Sequence of the first protein:
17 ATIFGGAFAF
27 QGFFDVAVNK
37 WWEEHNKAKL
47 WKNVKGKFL

These two protein chains interact to form a complex.

Contacts between the two chains:
Residue K69 in the second protein contacts residue Q27 in the first protein (closest heavy-atom distance 2.5 Å).
Residue L62 in the second protein interacts with residue G22 in the first protein (closest heavy-atom distance 4.4 Å).
Residue L62 in the second protein is in contact with residue I19 in the first protein (closest heavy-atom distance 3.4 Å).
Residue S59 in the second protein is in contact with residue F26 in the first protein (closest heavy-atom distance 4.5 Å).
Residue K69 in the second protein is in contact with residue F20 in the first protein (closest heavy-atom distance 4.6 Å).
Residue A66 in the second protein contacts residue F26 in the first protein (closest heavy-atom distance 3.8 Å).
Residue L62 in the second protein interacts with residue A23 in the first protein (closest heavy-atom distance 4.8 Å).
Residue L62 in the second protein is in contact with residue F26 in the first protein (closest heavy-atom distance 3.4 Å).
Residue A66 in the second protein is in contact with residue A23 in the first protein (closest heavy-atom distance 4.2 Å).
Residue E73 in the second protein contacts residue Q27 in the first protein (closest heavy-atom distance 3.5 Å).
Residue K69 in the second protein contacts residue A23 in the first protein (closest heavy-atom distance 4.0 Å).
Residue A65 in the second protein is in contact with residue A23 in the first protein (closest heavy-atom distance 4.2 Å).
Residue K69 in the second protein interacts with residue F24 in the first protein (closest heavy-atom distance 4.1 Å).
Residue S70 in the second protein interacts with residue Q27 in the first protein (closest heavy-atom distance 3.5 Å).
Residue L63 in the second protein is in contact with residue F26 in the first protein (closest heavy-atom distance 3.7 Å).
Residue L63 in the second protein is in contact with residue F30 in the first protein (closest heavy-atom distance 3.2 Å).
Residue A65 in the second protein contacts residue I19 in the first protein (closest heavy-atom distance 3.8 Å).
Residue A66 in the second protein interacts with residue Q27 in the first protein (closest heavy-atom distance 3.8 Å).

Sequence of the second protein:
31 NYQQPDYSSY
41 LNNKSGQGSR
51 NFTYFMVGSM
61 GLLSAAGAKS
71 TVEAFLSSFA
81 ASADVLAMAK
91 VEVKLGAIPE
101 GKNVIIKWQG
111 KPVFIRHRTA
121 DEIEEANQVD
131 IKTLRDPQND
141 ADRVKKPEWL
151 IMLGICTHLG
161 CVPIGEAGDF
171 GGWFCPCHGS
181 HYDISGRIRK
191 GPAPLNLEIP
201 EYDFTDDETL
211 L